Sequence of protein 1:
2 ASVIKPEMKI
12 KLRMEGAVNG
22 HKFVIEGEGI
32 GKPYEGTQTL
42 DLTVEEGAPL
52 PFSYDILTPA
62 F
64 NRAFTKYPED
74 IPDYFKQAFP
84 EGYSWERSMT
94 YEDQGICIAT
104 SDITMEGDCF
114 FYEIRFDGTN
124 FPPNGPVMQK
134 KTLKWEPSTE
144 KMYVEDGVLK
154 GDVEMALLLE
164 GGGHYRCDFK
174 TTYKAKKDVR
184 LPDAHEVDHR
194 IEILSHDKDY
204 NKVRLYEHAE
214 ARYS

The following describes two proteins that form a bound complex.

Contacts between the two chains:
Residue G21 in protein 1 contacts residue G105 in protein 2 (closest heavy-atom distance 4.0 Å).
Residue R90 in protein 1 is in contact with residue V61 in protein 2 (closest heavy-atom distance 3.9 Å).
Residue N20 in protein 1 contacts residue V104 in protein 2 (closest heavy-atom distance 4.4 Å).
Residue Q97 in protein 1 is in contact with residue Y64 in protein 2 (closest heavy-atom distance 4.5 Å).
Residue K173 in protein 1 is in contact with residue V61 in protein 2 (closest heavy-atom distance 4.0 Å).
Residue T122 in protein 1 interacts with residue Y41 in protein 2 (closest heavy-atom distance 3.8 Å).
Residue D120 in protein 1 is in contact with residue S103 in protein 2 (closest heavy-atom distance 2.6 Å).
Residue T122 in protein 1 contacts residue W51 in protein 2 (closest heavy-atom distance 4.9 Å).
Residue T93 in protein 1 interacts with residue A63 in protein 2 (closest heavy-atom distance 4.7 Å).
Residue D120 in protein 1 contacts residue W39 in protein 2 (closest heavy-atom distance 3.8 Å).
Residue N123 in protein 1 contacts residue W51 in protein 2 (closest heavy-atom distance 3.8 Å).
Residue T93 in protein 1 is in contact with residue K69 in protein 2 (closest heavy-atom distance 4.9 Å).
Residue I101 in protein 1 interacts with residue S56 in protein 2 (closest heavy-atom distance 3.7 Å).
Residue I101 in protein 1 contacts residue S37 in protein 2 (closest heavy-atom distance 4.6 Å).
Residue W88 in protein 1 interacts with residue W60 in protein 2 (closest heavy-atom distance 4.1 Å).
Residue A18 in protein 1 is in contact with residue V104 in protein 2 (closest heavy-atom distance 3.3 Å).
Residue S87 in protein 1 contacts residue W60 in protein 2 (closest heavy-atom distance 3.6 Å).
Residue E89 in protein 1 contacts residue S56 in protein 2 (closest heavy-atom distance 2.6 Å).
Residue K23 in protein 1 interacts with residue G105 in protein 2 (closest heavy-atom distance 3.1 Å).
Residue V19 in protein 1 interacts with residue V104 in protein 2 (closest heavy-atom distance 4.7 Å).
Residue R118 in protein 1 is in contact with residue S103 in protein 2 (closest heavy-atom distance 2.8 Å).
Residue R118 in protein 1 interacts with residue R35 in protein 2 (closest heavy-atom distance 4.9 Å).
Residue I99 in protein 1 interacts with residue W51 in protein 2 (closest heavy-atom distance 4.0 Å).
Residue I101 in protein 1 is in contact with residue V61 in protein 2 (closest heavy-atom distance 4.0 Å).
Residue G121 in protein 1 is in contact with residue V104 in protein 2 (closest heavy-atom distance 3.5 Å).
Residue I99 in protein 1 is in contact with residue A63 in protein 2 (closest heavy-atom distance 3.4 Å).
Residue G121 in protein 1 contacts residue W39 in protein 2 (closest heavy-atom distance 4.8 Å).
Residue T174 in protein 1 is in contact with residue V61 in protein 2 (closest heavy-atom distance 4.8 Å).
Residue D120 in protein 1 is in contact with residue S37 in protein 2 (closest heavy-atom distance 3.2 Å).
Residue I101 in protein 1 contacts residue W39 in protein 2 (closest heavy-atom distance 3.9 Å).
Residue S91 in protein 1 is in contact with residue T62 in protein 2 (closest heavy-atom distance 3.9 Å).
Residue T122 in protein 1 interacts with residue R49 in protein 2 (closest heavy-atom distance 4.6 Å).
Residue D105 in protein 1 interacts with residue Y58 in protein 2 (closest heavy-atom distance 2.5 Å).
Residue D105 in protein 1 interacts with residue R35 in protein 2 (closest heavy-atom distance 3.1 Å).
Residue Q97 in protein 1 contacts residue D66 in protein 2 (closest heavy-atom distance 2.9 Å).
Residue K177 in protein 1 contacts residue W60 in protein 2 (closest heavy-atom distance 3.4 Å).
Residue T122 in protein 1 is in contact with residue W39 in protein 2 (closest heavy-atom distance 3.6 Å).
Residue R118 in protein 1 interacts with residue V104 in protein 2 (closest heavy-atom distance 4.2 Å).
Residue T122 in protein 1 interacts with residue V104 in protein 2 (closest heavy-atom distance 4.2 Å).
Residue S87 in protein 1 contacts residue Y58 in protein 2 (closest heavy-atom distance 4.1 Å).
Residue S91 in protein 1 contacts residue V61 in protein 2 (closest heavy-atom distance 3.9 Å).
Residue T103 in protein 1 interacts with residue S57 in protein 2 (closest heavy-atom distance 3.9 Å).
Residue I101 in protein 1 contacts residue A54 in protein 2 (closest heavy-atom distance 4.5 Å).
Residue Q97 in protein 1 is in contact with residue A65 in protein 2 (closest heavy-atom distance 3.5 Å).
Residue E89 in protein 1 is in contact with residue W60 in protein 2 (closest heavy-atom distance 3.1 Å).
Residue A18 in protein 1 contacts residue G105 in protein 2 (closest heavy-atom distance 4.8 Å).
Residue T103 in protein 1 interacts with residue Y58 in protein 2 (closest heavy-atom distance 3.7 Å).
Residue D120 in protein 1 interacts with residue V104 in protein 2 (closest heavy-atom distance 3.2 Å).
Residue E89 in protein 1 contacts residue S57 in protein 2 (closest heavy-atom distance 3.3 Å).
Residue K23 in protein 1 contacts residue T106 in protein 2 (closest heavy-atom distance 4.0 Å).
Residue E89 in protein 1 is in contact with residue G59 in protein 2 (closest heavy-atom distance 3.6 Å).
Residue I99 in protein 1 contacts residue W39 in protein 2 (closest heavy-atom distance 3.9 Å).
Residue T103 in protein 1 contacts residue S56 in protein 2 (closest heavy-atom distance 4.3 Å).
Residue G21 in protein 1 contacts residue V104 in protein 2 (closest heavy-atom distance 3.8 Å).
Residue E89 in protein 1 contacts residue Y58 in protein 2 (closest heavy-atom distance 2.9 Å).
Residue T175 in protein 1 contacts residue V61 in protein 2 (closest heavy-atom distance 4.3 Å).
Residue Q97 in protein 1 contacts residue W51 in protein 2 (closest heavy-atom distance 4.4 Å).
Residue I101 in protein 1 interacts with residue A63 in protein 2 (closest heavy-atom distance 4.4 Å).
Residue T175 in protein 1 is in contact with residue W60 in protein 2 (closest heavy-atom distance 3.8 Å).
Residue E89 in protein 1 is in contact with residue V61 in protein 2 (closest heavy-atom distance 3.5 Å).

Sequence of protein 2:
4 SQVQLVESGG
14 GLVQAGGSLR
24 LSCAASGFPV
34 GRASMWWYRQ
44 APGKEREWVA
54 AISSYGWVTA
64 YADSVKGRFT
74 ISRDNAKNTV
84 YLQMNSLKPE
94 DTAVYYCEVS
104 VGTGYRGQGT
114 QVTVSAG